Sequence of protein 1:
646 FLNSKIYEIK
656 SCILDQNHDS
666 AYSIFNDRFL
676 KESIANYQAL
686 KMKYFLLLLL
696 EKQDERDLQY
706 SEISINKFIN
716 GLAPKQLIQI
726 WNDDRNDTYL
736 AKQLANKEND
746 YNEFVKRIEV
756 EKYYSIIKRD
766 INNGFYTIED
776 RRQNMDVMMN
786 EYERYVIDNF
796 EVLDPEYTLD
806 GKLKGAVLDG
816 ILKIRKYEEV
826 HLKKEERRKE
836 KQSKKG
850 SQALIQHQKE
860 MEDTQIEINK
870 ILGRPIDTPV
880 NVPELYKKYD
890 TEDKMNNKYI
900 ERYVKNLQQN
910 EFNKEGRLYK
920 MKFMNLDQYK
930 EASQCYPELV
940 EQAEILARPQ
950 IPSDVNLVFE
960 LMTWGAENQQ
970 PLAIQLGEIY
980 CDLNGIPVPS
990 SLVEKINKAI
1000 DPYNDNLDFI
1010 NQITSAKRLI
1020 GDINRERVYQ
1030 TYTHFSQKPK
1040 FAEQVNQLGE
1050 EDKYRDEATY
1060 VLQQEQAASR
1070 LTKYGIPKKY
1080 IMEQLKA

Interface contacts:
Residue L735 in protein 1 interacts with residue F149 in protein 2 (closest heavy-atom distance 4.3 Å).
Residue E891 in protein 1 interacts with residue K143 in protein 2 (closest heavy-atom distance 4.1 Å).
Residue L739 in protein 1 interacts with residue F149 in protein 2 (closest heavy-atom distance 3.6 Å).
Residue F749 in protein 1 is in contact with residue Y147 in protein 2 (closest heavy-atom distance 4.8 Å).
Residue D732 in protein 1 is in contact with residue F151 in protein 2 (closest heavy-atom distance 3.9 Å).
Residue K757 in protein 1 is in contact with residue K148 in protein 2 (closest heavy-atom distance 4.9 Å).
Residue A736 in protein 1 contacts residue F151 in protein 2 (closest heavy-atom distance 4.7 Å).
Residue T733 in protein 1 interacts with residue F151 in protein 2 (closest heavy-atom distance 4.8 Å).
Residue R752 in protein 1 interacts with residue Y147 in protein 2 (closest heavy-atom distance 4.6 Å).
Residue I753 in protein 1 contacts residue M144 in protein 2 (closest heavy-atom distance 3.7 Å).
Residue I753 in protein 1 contacts residue Y147 in protein 2 (closest heavy-atom distance 4.6 Å).
Residue K757 in protein 1 is in contact with residue M144 in protein 2 (closest heavy-atom distance 3.6 Å).

Sequence of protein 2:
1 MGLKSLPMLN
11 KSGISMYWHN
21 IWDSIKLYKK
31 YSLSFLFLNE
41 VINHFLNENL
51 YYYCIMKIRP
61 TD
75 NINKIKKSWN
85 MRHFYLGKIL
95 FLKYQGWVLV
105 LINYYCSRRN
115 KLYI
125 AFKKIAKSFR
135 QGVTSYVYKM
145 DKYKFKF

These two protein chains interact to form a complex.